Sequence of protein 2:
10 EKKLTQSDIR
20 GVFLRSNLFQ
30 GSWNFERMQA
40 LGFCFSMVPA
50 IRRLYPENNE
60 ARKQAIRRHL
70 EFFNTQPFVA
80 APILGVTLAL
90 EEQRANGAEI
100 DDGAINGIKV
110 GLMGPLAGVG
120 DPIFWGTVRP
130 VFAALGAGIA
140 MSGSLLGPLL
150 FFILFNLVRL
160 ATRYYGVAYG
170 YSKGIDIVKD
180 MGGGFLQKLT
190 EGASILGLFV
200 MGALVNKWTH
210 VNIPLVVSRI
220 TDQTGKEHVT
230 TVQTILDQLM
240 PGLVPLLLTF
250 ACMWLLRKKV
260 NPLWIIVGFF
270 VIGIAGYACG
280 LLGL

Sequence of protein 1:
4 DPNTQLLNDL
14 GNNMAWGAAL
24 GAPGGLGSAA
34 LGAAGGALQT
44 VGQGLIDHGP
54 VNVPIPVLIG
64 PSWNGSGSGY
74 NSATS

This data describes a binding interaction between two proteins.

Interface contacts:
Residue L144 in protein 2 is in contact with residue N6 in protein 1 (closest heavy-atom distance 3.0 Å).
Residue V130 in protein 2 contacts residue V60 in protein 1 (closest heavy-atom distance 3.7 Å).
Residue L153 in protein 2 is in contact with residue L41 in protein 1 (closest heavy-atom distance 3.6 Å).
Residue L149 in protein 2 interacts with residue V44 in protein 1 (closest heavy-atom distance 4.5 Å).
Residue I138 in protein 2 interacts with residue V54 in protein 1 (closest heavy-atom distance 3.9 Å).
Residue T126 in protein 2 contacts residue P59 in protein 1 (closest heavy-atom distance 4.6 Å).
Residue L156 in protein 2 is in contact with residue A37 in protein 1 (closest heavy-atom distance 3.9 Å).
Residue K206 in protein 2 contacts residue S75 in protein 1 (closest heavy-atom distance 4.2 Å).
Residue S143 in protein 2 contacts residue N6 in protein 1 (closest heavy-atom distance 3.6 Å).
Residue A133 in protein 2 interacts with residue V56 in protein 1 (closest heavy-atom distance 3.5 Å).
Residue G142 in protein 2 contacts residue N6 in protein 1 (closest heavy-atom distance 4.0 Å).
Residue L149 in protein 2 interacts with residue L48 in protein 1 (closest heavy-atom distance 3.9 Å).
Residue W207 in protein 2 interacts with residue S75 in protein 1 (closest heavy-atom distance 3.9 Å).
Residue L134 in protein 2 interacts with residue I58 in protein 1 (closest heavy-atom distance 4.0 Å).
Residue L145 in protein 2 contacts residue V44 in protein 1 (closest heavy-atom distance 4.2 Å).
Residue P129 in protein 2 interacts with residue P59 in protein 1 (closest heavy-atom distance 4.1 Å).
Residue L148 in protein 2 contacts residue L10 in protein 1 (closest heavy-atom distance 4.4 Å).
Residue I152 in protein 2 interacts with residue V44 in protein 1 (closest heavy-atom distance 3.7 Å).
Residue L283 in protein 2 is in contact with residue N67 in protein 1 (closest heavy-atom distance 4.5 Å).
Residue I138 in protein 2 is in contact with residue L48 in protein 1 (closest heavy-atom distance 3.7 Å).
Residue L144 in protein 2 contacts residue L10 in protein 1 (closest heavy-atom distance 3.8 Å).
Residue I152 in protein 2 is in contact with residue A40 in protein 1 (closest heavy-atom distance 3.8 Å).
Residue T208 in protein 2 contacts residue S69 in protein 1 (closest heavy-atom distance 4.2 Å).
Residue L283 in protein 2 contacts residue G68 in protein 1 (closest heavy-atom distance 4.5 Å).
Residue W207 in protein 2 contacts residue P64 in protein 1 (closest heavy-atom distance 3.4 Å).
Residue L134 in protein 2 interacts with residue V54 in protein 1 (closest heavy-atom distance 4.2 Å).
Residue L145 in protein 2 contacts residue L48 in protein 1 (closest heavy-atom distance 3.5 Å).
Residue T126 in protein 2 contacts residue L61 in protein 1 (closest heavy-atom distance 3.9 Å).
Residue W124 in protein 2 contacts residue I62 in protein 1 (closest heavy-atom distance 4.6 Å).
Residue G137 in protein 2 contacts residue N55 in protein 1 (closest heavy-atom distance 4.5 Å).
Residue G125 in protein 2 is in contact with residue I62 in protein 1 (closest heavy-atom distance 3.8 Å).
Residue G137 in protein 2 is in contact with residue V56 in protein 1 (closest heavy-atom distance 3.8 Å).
Residue W207 in protein 2 interacts with residue N67 in protein 1 (closest heavy-atom distance 3.4 Å).
Residue L156 in protein 2 is in contact with residue L41 in protein 1 (closest heavy-atom distance 4.1 Å).
Residue G125 in protein 2 is in contact with residue L61 in protein 1 (closest heavy-atom distance 4.0 Å).
Residue H209 in protein 2 contacts residue G68 in protein 1 (closest heavy-atom distance 3.3 Å).
Residue L144 in protein 2 is in contact with residue L9 in protein 1 (closest heavy-atom distance 4.0 Å).
Residue V130 in protein 2 contacts residue I58 in protein 1 (closest heavy-atom distance 4.5 Å).
Residue I152 in protein 2 is in contact with residue L13 in protein 1 (closest heavy-atom distance 4.5 Å).
Residue P129 in protein 2 interacts with residue I62 in protein 1 (closest heavy-atom distance 4.0 Å).
Residue A133 in protein 2 is in contact with residue P59 in protein 1 (closest heavy-atom distance 3.7 Å).
Residue I138 in protein 2 is in contact with residue H51 in protein 1 (closest heavy-atom distance 4.1 Å).
Residue W207 in protein 2 is in contact with residue G63 in protein 1 (closest heavy-atom distance 3.7 Å).
Residue L148 in protein 2 contacts residue L9 in protein 1 (closest heavy-atom distance 4.4 Å).
Residue P121 in protein 2 interacts with residue L61 in protein 1 (closest heavy-atom distance 3.2 Å).
Residue L145 in protein 2 is in contact with residue L9 in protein 1 (closest heavy-atom distance 3.6 Å).
Residue T126 in protein 2 is in contact with residue V60 in protein 1 (closest heavy-atom distance 4.5 Å).
Residue H209 in protein 2 is in contact with residue S69 in protein 1 (closest heavy-atom distance 4.0 Å).
Residue L148 in protein 2 interacts with residue L13 in protein 1 (closest heavy-atom distance 3.6 Å).
Residue W207 in protein 2 contacts residue I62 in protein 1 (closest heavy-atom distance 4.3 Å).
Residue K206 in protein 2 is in contact with residue S69 in protein 1 (closest heavy-atom distance 4.3 Å).
Residue G137 in protein 2 interacts with residue V54 in protein 1 (closest heavy-atom distance 3.4 Å).
Residue A133 in protein 2 interacts with residue I58 in protein 1 (closest heavy-atom distance 4.1 Å).
Residue K206 in protein 2 is in contact with residue N74 in protein 1 (closest heavy-atom distance 3.5 Å).
Residue I152 in protein 2 contacts residue L41 in protein 1 (closest heavy-atom distance 4.6 Å).
Residue W207 in protein 2 contacts residue S69 in protein 1 (closest heavy-atom distance 3.2 Å).
Residue V130 in protein 2 contacts residue P59 in protein 1 (closest heavy-atom distance 3.5 Å).
Residue L145 in protein 2 is in contact with residue H51 in protein 1 (closest heavy-atom distance 4.6 Å).
Residue L148 in protein 2 interacts with residue V44 in protein 1 (closest heavy-atom distance 4.5 Å).
Residue L145 in protein 2 contacts residue G47 in protein 1 (closest heavy-atom distance 3.4 Å).